Sequence of protein 1:
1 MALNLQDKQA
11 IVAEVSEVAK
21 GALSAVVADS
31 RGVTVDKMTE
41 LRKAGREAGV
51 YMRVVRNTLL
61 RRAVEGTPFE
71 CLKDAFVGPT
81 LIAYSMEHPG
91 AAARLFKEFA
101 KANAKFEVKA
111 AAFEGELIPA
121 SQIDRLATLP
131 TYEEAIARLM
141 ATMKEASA

These two protein chains interact to form a complex.

Interface contacts:
Residue A135 in protein 1 is in contact with residue L23 in protein 2 (closest heavy-atom distance 3.5 Å).
Residue R138 in protein 1 is in contact with residue M27 in protein 2 (closest heavy-atom distance 3.0 Å).
Residue R138 in protein 1 interacts with residue A26 in protein 2 (closest heavy-atom distance 3.6 Å).
Residue R138 in protein 1 interacts with residue K30 in protein 2 (closest heavy-atom distance 4.5 Å).
Residue T142 in protein 1 interacts with residue I8 in protein 2 (closest heavy-atom distance 4.8 Å).
Residue R138 in protein 1 is in contact with residue F31 in protein 2 (closest heavy-atom distance 3.0 Å).
Residue Y132 in protein 1 contacts residue I24 in protein 2 (closest heavy-atom distance 2.9 Å).
Residue A141 in protein 1 is in contact with residue F31 in protein 2 (closest heavy-atom distance 4.8 Å).
Residue R138 in protein 1 contacts residue L23 in protein 2 (closest heavy-atom distance 3.2 Å).
Residue Y132 in protein 1 is in contact with residue V20 in protein 2 (closest heavy-atom distance 3.1 Å).
Residue L139 in protein 1 is in contact with residue A11 in protein 2 (closest heavy-atom distance 4.4 Å).

Sequence of protein 2:
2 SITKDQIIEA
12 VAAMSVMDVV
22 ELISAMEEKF